Residue-level contacts at the interface:
Residue V22 in protein 1 is in contact with residue A77 in protein 2 (closest heavy-atom distance 4.4 Å).
Residue V203 in protein 1 is in contact with residue V69 in protein 2 (closest heavy-atom distance 3.8 Å).
Residue A196 in protein 1 interacts with residue Y66 in protein 2 (closest heavy-atom distance 4.0 Å).
Residue L207 in protein 1 is in contact with residue L72 in protein 2 (closest heavy-atom distance 3.8 Å).
Residue V203 in protein 1 interacts with residue A77 in protein 2 (closest heavy-atom distance 4.6 Å).
Residue L204 in protein 1 is in contact with residue L72 in protein 2 (closest heavy-atom distance 4.2 Å).
Residue F222 in protein 1 is in contact with residue A58 in protein 2 (closest heavy-atom distance 4.3 Å).
Residue L219 in protein 1 is in contact with residue E61 in protein 2 (closest heavy-atom distance 4.0 Å).
Residue F222 in protein 1 contacts residue F59 in protein 2 (closest heavy-atom distance 3.7 Å).
Residue L219 in protein 1 is in contact with residue A58 in protein 2 (closest heavy-atom distance 3.8 Å).
Residue F222 in protein 1 interacts with residue L55 in protein 2 (closest heavy-atom distance 3.5 Å).
Residue T223 in protein 1 contacts residue F59 in protein 2 (closest heavy-atom distance 3.9 Å).
Residue V203 in protein 1 is in contact with residue A73 in protein 2 (closest heavy-atom distance 4.6 Å).
Residue L199 in protein 1 interacts with residue V69 in protein 2 (closest heavy-atom distance 4.3 Å).
Residue L204 in protein 1 is in contact with residue V69 in protein 2 (closest heavy-atom distance 3.7 Å).
Residue Q227 in protein 1 contacts residue F59 in protein 2 (closest heavy-atom distance 4.8 Å).
Residue L207 in protein 1 interacts with residue F76 in protein 2 (closest heavy-atom distance 3.6 Å).
Residue I226 in protein 1 contacts residue F59 in protein 2 (closest heavy-atom distance 3.8 Å).
Residue V216 in protein 1 is in contact with residue I65 in protein 2 (closest heavy-atom distance 3.8 Å).
Residue V200 in protein 1 is in contact with residue I65 in protein 2 (closest heavy-atom distance 4.6 Å).
Residue N193 in protein 1 contacts residue Y66 in protein 2 (closest heavy-atom distance 2.4 Å).
Residue V200 in protein 1 is in contact with residue V69 in protein 2 (closest heavy-atom distance 3.7 Å).
Residue V203 in protein 1 is in contact with residue L72 in protein 2 (closest heavy-atom distance 4.0 Å).

Sequence of protein 1:
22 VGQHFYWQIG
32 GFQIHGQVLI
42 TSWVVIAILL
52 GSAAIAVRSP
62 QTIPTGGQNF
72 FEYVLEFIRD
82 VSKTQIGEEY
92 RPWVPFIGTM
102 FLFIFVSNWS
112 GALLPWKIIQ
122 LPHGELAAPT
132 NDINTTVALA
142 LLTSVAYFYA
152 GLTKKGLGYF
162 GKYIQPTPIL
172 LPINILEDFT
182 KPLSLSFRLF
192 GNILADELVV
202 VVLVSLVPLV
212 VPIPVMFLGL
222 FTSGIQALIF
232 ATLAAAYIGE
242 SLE

Sequence of protein 2:
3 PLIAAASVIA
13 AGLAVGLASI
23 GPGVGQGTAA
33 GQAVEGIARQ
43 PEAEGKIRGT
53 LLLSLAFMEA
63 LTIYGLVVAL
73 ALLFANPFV

This data describes a binding interaction between two proteins.